Sequence of chain B:
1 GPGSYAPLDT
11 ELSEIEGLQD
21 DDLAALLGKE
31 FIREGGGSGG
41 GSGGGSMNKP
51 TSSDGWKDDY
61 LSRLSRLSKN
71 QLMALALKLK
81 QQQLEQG

These two protein chains interact to form a complex.

Sequence of chain A:
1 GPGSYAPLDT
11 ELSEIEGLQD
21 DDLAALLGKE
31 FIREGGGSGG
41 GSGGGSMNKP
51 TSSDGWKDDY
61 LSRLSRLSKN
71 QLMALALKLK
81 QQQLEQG

Residue-level contacts at the interface:
Residue G43 in chain B interacts with residue R33 in chain A (closest heavy-atom distance 4.5 Å).
Residue G43 in chain B contacts residue I32 in chain A (closest heavy-atom distance 4.0 Å).
Residue Q83 in chain B interacts with residue L8 in chain A (closest heavy-atom distance 4.6 Å).
Residue K69 in chain B interacts with residue L67 in chain A (closest heavy-atom distance 2.8 Å).
Residue L77 in chain B contacts residue K57 in chain A (closest heavy-atom distance 4.3 Å).
Residue M73 in chain B interacts with residue L72 in chain A (closest heavy-atom distance 4.5 Å).
Residue S42 in chain B interacts with residue K69 in chain A (closest heavy-atom distance 2.9 Å).
Residue L61 in chain B contacts residue M73 in chain A (closest heavy-atom distance 3.7 Å).
Residue E30 in chain B is in contact with residue S62 in chain A (closest heavy-atom distance 4.2 Å).
Residue L84 in chain B contacts residue W56 in chain A (closest heavy-atom distance 3.4 Å).
Residue S42 in chain B is in contact with residue I32 in chain A (closest heavy-atom distance 4.2 Å).
Residue S65 in chain B is in contact with residue K69 in chain A (closest heavy-atom distance 2.8 Å).
Residue S65 in chain B interacts with residue E30 in chain A (closest heavy-atom distance 3.1 Å).
Residue K69 in chain B contacts residue R66 in chain A (closest heavy-atom distance 4.6 Å).
Residue L72 in chain B is in contact with residue K69 in chain A (closest heavy-atom distance 3.7 Å).
Residue L64 in chain B contacts residue A76 in chain A (closest heavy-atom distance 3.7 Å).
Residue L77 in chain B contacts residue Y60 in chain A (closest heavy-atom distance 4.1 Å).
Residue W56 in chain B is in contact with residue L84 in chain A (closest heavy-atom distance 3.8 Å).
Residue L27 in chain B contacts residue L61 in chain A (closest heavy-atom distance 3.8 Å).
Residue L64 in chain B is in contact with residue M73 in chain A (closest heavy-atom distance 4.1 Å).
Residue Y60 in chain B interacts with residue L77 in chain A (closest heavy-atom distance 4.3 Å).
Residue R66 in chain B interacts with residue E30 in chain A (closest heavy-atom distance 2.7 Å).
Residue K80 in chain B contacts residue Y60 in chain A (closest heavy-atom distance 3.6 Å).
Residue L61 in chain B interacts with residue L27 in chain A (closest heavy-atom distance 3.9 Å).
Residue K57 in chain B contacts residue L77 in chain A (closest heavy-atom distance 4.0 Å).
Residue K69 in chain B contacts residue L64 in chain A (closest heavy-atom distance 3.8 Å).
Residue G43 in chain B interacts with residue K69 in chain A (closest heavy-atom distance 4.2 Å).
Residue Q81 in chain B is in contact with residue W56 in chain A (closest heavy-atom distance 3.6 Å).
Residue K80 in chain B contacts residue W56 in chain A (closest heavy-atom distance 3.9 Å).
Residue M73 in chain B contacts residue S65 in chain A (closest heavy-atom distance 3.5 Å).
Residue Y60 in chain B interacts with residue A76 in chain A (closest heavy-atom distance 3.6 Å).
Residue L77 in chain B contacts residue L61 in chain A (closest heavy-atom distance 4.5 Å).
Residue L67 in chain B is in contact with residue K69 in chain A (closest heavy-atom distance 2.8 Å).
Residue L61 in chain B is in contact with residue E30 in chain A (closest heavy-atom distance 3.9 Å).
Residue Y60 in chain B contacts residue K80 in chain A (closest heavy-atom distance 3.6 Å).
Residue K49 in chain B interacts with residue K29 in chain A (closest heavy-atom distance 4.0 Å).
Residue L79 in chain B contacts residue L79 in chain A (closest heavy-atom distance 3.6 Å).
Residue L26 in chain B contacts residue L61 in chain A (closest heavy-atom distance 4.5 Å).
Residue L64 in chain B contacts residue K69 in chain A (closest heavy-atom distance 4.0 Å).
Residue E30 in chain B interacts with residue S65 in chain A (closest heavy-atom distance 3.8 Å).
Residue M73 in chain B contacts residue L61 in chain A (closest heavy-atom distance 4.0 Å).
Residue L77 in chain B is in contact with residue L64 in chain A (closest heavy-atom distance 4.6 Å).
Residue S65 in chain B interacts with residue M73 in chain A (closest heavy-atom distance 3.6 Å).
Residue K80 in chain B interacts with residue L8 in chain A (closest heavy-atom distance 3.9 Å).
Residue M73 in chain B is in contact with residue L64 in chain A (closest heavy-atom distance 3.6 Å).
Residue R66 in chain B interacts with residue K69 in chain A (closest heavy-atom distance 4.3 Å).
Residue N48 in chain B contacts residue K29 in chain A (closest heavy-atom distance 3.7 Å).
Residue L79 in chain B is in contact with residue Y60 in chain A (closest heavy-atom distance 4.5 Å).
Residue L77 in chain B is in contact with residue W56 in chain A (closest heavy-atom distance 4.1 Å).
Residue W56 in chain B interacts with residue Q81 in chain A (closest heavy-atom distance 4.1 Å).
Residue A76 in chain B is in contact with residue Y60 in chain A (closest heavy-atom distance 3.5 Å).
Residue A76 in chain B interacts with residue L64 in chain A (closest heavy-atom distance 3.7 Å).
Residue L72 in chain B interacts with residue L72 in chain A (closest heavy-atom distance 4.2 Å).
Residue M47 in chain B interacts with residue K29 in chain A (closest heavy-atom distance 2.9 Å).
Residue S62 in chain B interacts with residue E30 in chain A (closest heavy-atom distance 4.3 Å).
Residue E30 in chain B interacts with residue L61 in chain A (closest heavy-atom distance 3.8 Å).
Residue K69 in chain B interacts with residue L72 in chain A (closest heavy-atom distance 3.8 Å).
Residue S65 in chain B is in contact with residue I32 in chain A (closest heavy-atom distance 4.3 Å).
Residue K69 in chain B interacts with residue S65 in chain A (closest heavy-atom distance 2.8 Å).
Residue W56 in chain B is in contact with residue K80 in chain A (closest heavy-atom distance 2.9 Å).